This data describes a binding interaction between two proteins.

Sequence of chain A:
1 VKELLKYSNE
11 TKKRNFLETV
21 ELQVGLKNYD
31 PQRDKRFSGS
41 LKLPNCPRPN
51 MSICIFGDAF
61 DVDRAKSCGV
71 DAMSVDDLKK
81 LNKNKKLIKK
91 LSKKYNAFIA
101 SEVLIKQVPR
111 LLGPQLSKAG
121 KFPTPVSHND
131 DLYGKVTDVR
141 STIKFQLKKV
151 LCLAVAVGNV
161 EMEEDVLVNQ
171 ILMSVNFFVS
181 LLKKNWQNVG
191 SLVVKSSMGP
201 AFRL

Interface contacts:
Residue N185 in chain A is in contact with residue R98 in chain B (closest heavy-atom distance 3.8 Å).
Residue L182 in chain A interacts with residue H99 in chain B (closest heavy-atom distance 4.7 Å).
Residue K183 in chain A contacts residue R98 in chain B (closest heavy-atom distance 4.2 Å).
Residue K183 in chain A contacts residue H99 in chain B (closest heavy-atom distance 2.6 Å).
Residue K184 in chain A interacts with residue R98 in chain B (closest heavy-atom distance 4.3 Å).
Residue K184 in chain A interacts with residue H99 in chain B (closest heavy-atom distance 4.5 Å).

Sequence of chain B:
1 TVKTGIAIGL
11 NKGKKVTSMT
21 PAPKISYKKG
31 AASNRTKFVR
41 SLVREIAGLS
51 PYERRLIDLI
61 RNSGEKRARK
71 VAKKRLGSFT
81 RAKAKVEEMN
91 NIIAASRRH